Contacts between the two chains:
Residue F84 in protein 2 interacts with residue Y171 in protein 1 (closest heavy-atom distance 3.4 Å).
Residue D81 in protein 2 contacts residue D156 in protein 1 (closest heavy-atom distance 2.8 Å).
Residue Q102 in protein 2 interacts with residue W159 in protein 1 (closest heavy-atom distance 3.5 Å).
Residue P85 in protein 2 interacts with residue Y171 in protein 1 (closest heavy-atom distance 4.3 Å).
Residue F84 in protein 2 is in contact with residue F167 in protein 1 (closest heavy-atom distance 4.0 Å).
Residue K105 in protein 2 interacts with residue F152 in protein 1 (closest heavy-atom distance 3.5 Å).
Residue V83 in protein 2 is in contact with residue W159 in protein 1 (closest heavy-atom distance 3.9 Å).
Residue R82 in protein 2 contacts residue W159 in protein 1 (closest heavy-atom distance 2.9 Å).
Residue F80 in protein 2 contacts residue D156 in protein 1 (closest heavy-atom distance 3.1 Å).
Residue V83 in protein 2 is in contact with residue Y171 in protein 1 (closest heavy-atom distance 4.9 Å).
Residue R82 in protein 2 contacts residue H155 in protein 1 (closest heavy-atom distance 4.0 Å).
Residue D81 in protein 2 interacts with residue K158 in protein 1 (closest heavy-atom distance 4.9 Å).
Residue R82 in protein 2 is in contact with residue D156 in protein 1 (closest heavy-atom distance 5.0 Å).
Residue V83 in protein 2 is in contact with residue P162 in protein 1 (closest heavy-atom distance 4.1 Å).
Residue V83 in protein 2 interacts with residue Q157 in protein 1 (closest heavy-atom distance 4.7 Å).
Residue L101 in protein 2 contacts residue W159 in protein 1 (closest heavy-atom distance 3.2 Å).
Residue K105 in protein 2 is in contact with residue G153 in protein 1 (closest heavy-atom distance 2.7 Å).
Residue H79 in protein 2 interacts with residue D156 in protein 1 (closest heavy-atom distance 3.9 Å).
Residue D81 in protein 2 is in contact with residue Q157 in protein 1 (closest heavy-atom distance 2.9 Å).
Residue R82 in protein 2 interacts with residue H151 in protein 1 (closest heavy-atom distance 4.9 Å).
Residue R82 in protein 2 interacts with residue K158 in protein 1 (closest heavy-atom distance 3.3 Å).
Residue R82 in protein 2 contacts residue Q157 in protein 1 (closest heavy-atom distance 3.1 Å).
Residue F80 in protein 2 contacts residue Y154 in protein 1 (closest heavy-atom distance 3.5 Å).
Residue F80 in protein 2 interacts with residue H155 in protein 1 (closest heavy-atom distance 3.5 Å).
Residue K105 in protein 2 interacts with residue Y154 in protein 1 (closest heavy-atom distance 4.6 Å).
Residue P108 in protein 2 is in contact with residue Y154 in protein 1 (closest heavy-atom distance 3.6 Å).
Residue V83 in protein 2 interacts with residue K158 in protein 1 (closest heavy-atom distance 4.7 Å).
Residue V83 in protein 2 is in contact with residue F167 in protein 1 (closest heavy-atom distance 4.1 Å).
Residue K105 in protein 2 is in contact with residue H151 in protein 1 (closest heavy-atom distance 4.5 Å).

The following describes two proteins that form a bound complex.

Sequence of protein 1:
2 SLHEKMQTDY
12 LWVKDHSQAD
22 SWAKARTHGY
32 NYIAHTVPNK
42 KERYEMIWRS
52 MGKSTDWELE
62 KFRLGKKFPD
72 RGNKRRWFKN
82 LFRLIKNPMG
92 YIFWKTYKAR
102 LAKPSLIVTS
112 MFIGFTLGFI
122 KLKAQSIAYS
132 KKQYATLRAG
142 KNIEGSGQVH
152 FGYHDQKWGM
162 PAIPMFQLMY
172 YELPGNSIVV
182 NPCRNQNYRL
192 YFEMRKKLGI

Sequence of protein 2:
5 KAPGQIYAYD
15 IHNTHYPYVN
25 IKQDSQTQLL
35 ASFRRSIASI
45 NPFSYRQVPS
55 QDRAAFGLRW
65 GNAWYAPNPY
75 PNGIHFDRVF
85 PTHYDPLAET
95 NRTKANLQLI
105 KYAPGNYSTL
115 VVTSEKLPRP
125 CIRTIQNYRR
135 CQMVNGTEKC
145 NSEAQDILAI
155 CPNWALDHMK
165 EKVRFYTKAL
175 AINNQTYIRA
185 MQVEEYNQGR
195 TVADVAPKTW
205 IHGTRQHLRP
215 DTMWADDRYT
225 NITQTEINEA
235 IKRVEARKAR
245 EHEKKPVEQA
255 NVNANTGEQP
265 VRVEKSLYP